The following describes two proteins that form a bound complex.

Sequence of chain B:
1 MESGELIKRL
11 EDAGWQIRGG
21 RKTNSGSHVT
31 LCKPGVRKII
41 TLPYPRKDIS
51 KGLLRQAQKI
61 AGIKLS

Sequence of chain A:
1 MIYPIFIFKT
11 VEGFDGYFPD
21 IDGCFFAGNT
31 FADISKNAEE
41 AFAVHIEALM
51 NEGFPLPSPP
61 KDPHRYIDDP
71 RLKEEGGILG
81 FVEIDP

Interface contacts:
Residue K9 in chain A contacts residue S50 in chain B (closest heavy-atom distance 3.7 Å).
Residue F25 in chain A contacts residue Q56 in chain B (closest heavy-atom distance 3.8 Å).
Residue F8 in chain A contacts residue G52 in chain B (closest heavy-atom distance 3.6 Å).
Residue F26 in chain A is in contact with residue P43 in chain B (closest heavy-atom distance 3.8 Å).
Residue G13 in chain A interacts with residue R46 in chain B (closest heavy-atom distance 3.8 Å).
Residue F14 in chain A is in contact with residue R46 in chain B (closest heavy-atom distance 3.5 Å).
Residue L49 in chain A is in contact with residue I39 in chain B (closest heavy-atom distance 3.8 Å).
Residue E12 in chain A is in contact with residue K47 in chain B (closest heavy-atom distance 2.9 Å).
Residue E47 in chain A interacts with residue R21 in chain B (closest heavy-atom distance 2.4 Å).
Residue E40 in chain A contacts residue N24 in chain B (closest heavy-atom distance 3.1 Å).
Residue E75 in chain A contacts residue K51 in chain B (closest heavy-atom distance 3.8 Å).
Residue F54 in chain A contacts residue V36 in chain B (closest heavy-atom distance 3.4 Å).
Residue A48 in chain A contacts residue R18 in chain B (closest heavy-atom distance 3.5 Å).
Residue F25 in chain A contacts residue T41 in chain B (closest heavy-atom distance 2.9 Å).
Residue H45 in chain A contacts residue I39 in chain B (closest heavy-atom distance 3.2 Å).
Residue F8 in chain A interacts with residue S50 in chain B (closest heavy-atom distance 3.3 Å).
Residue E40 in chain A contacts residue T23 in chain B (closest heavy-atom distance 3.1 Å).
Residue F54 in chain A interacts with residue R37 in chain B (closest heavy-atom distance 3.6 Å).
Residue D22 in chain A contacts residue I60 in chain B (closest heavy-atom distance 3.7 Å).
Residue V44 in chain A is in contact with residue T30 in chain B (closest heavy-atom distance 3.5 Å).
Residue D22 in chain A interacts with residue K38 in chain B (closest heavy-atom distance 3.8 Å).
Residue F25 in chain A interacts with residue A57 in chain B (closest heavy-atom distance 3.8 Å).
Residue F54 in chain A is in contact with residue K38 in chain B (closest heavy-atom distance 3.6 Å).
Residue G23 in chain A interacts with residue I39 in chain B (closest heavy-atom distance 3.3 Å).
Residue E74 in chain A is in contact with residue K59 in chain B (closest heavy-atom distance 3.7 Å).
Residue R71 in chain A is in contact with residue K59 in chain B (closest heavy-atom distance 3.7 Å).
Residue N37 in chain A contacts residue H28 in chain B (closest heavy-atom distance 2.7 Å).
Residue D15 in chain A interacts with residue I49 in chain B (closest heavy-atom distance 3.5 Å).
Residue H45 in chain A contacts residue T41 in chain B (closest heavy-atom distance 2.7 Å).
Residue T10 in chain A interacts with residue R46 in chain B (closest heavy-atom distance 3.3 Å).
Residue A27 in chain A is in contact with residue R46 in chain B (closest heavy-atom distance 3.4 Å).
Residue Y17 in chain A contacts residue Q56 in chain B (closest heavy-atom distance 3.5 Å).
Residue F25 in chain A interacts with residue L53 in chain B (closest heavy-atom distance 3.5 Å).
Residue E75 in chain A contacts residue G52 in chain B (closest heavy-atom distance 3.7 Å).
Residue A27 in chain A contacts residue P43 in chain B (closest heavy-atom distance 3.8 Å).
Residue E12 in chain A contacts residue R46 in chain B (closest heavy-atom distance 3.1 Å).
Residue D22 in chain A contacts residue I39 in chain B (closest heavy-atom distance 3.6 Å).
Residue E12 in chain A is in contact with residue D48 in chain B (closest heavy-atom distance 3.2 Å).
Residue D22 in chain A contacts residue Q56 in chain B (closest heavy-atom distance 3.8 Å).
Residue N37 in chain A interacts with residue T23 in chain B (closest heavy-atom distance 3.7 Å).
Residue D33 in chain A interacts with residue N24 in chain B (closest heavy-atom distance 3.0 Å).
Residue T10 in chain A is in contact with residue S50 in chain B (closest heavy-atom distance 3.7 Å).
Residue N51 in chain A contacts residue R18 in chain B (closest heavy-atom distance 3.4 Å).
Residue E75 in chain A is in contact with residue R55 in chain B (closest heavy-atom distance 2.3 Å).
Residue N37 in chain A contacts residue N24 in chain B (closest heavy-atom distance 3.1 Å).
Residue D15 in chain A interacts with residue L53 in chain B (closest heavy-atom distance 3.5 Å).
Residue G23 in chain A contacts residue I40 in chain B (closest heavy-atom distance 3.5 Å).
Residue R71 in chain A contacts residue Q56 in chain B (closest heavy-atom distance 3.0 Å).
Residue G23 in chain A interacts with residue T41 in chain B (closest heavy-atom distance 2.7 Å).
Residue N29 in chain A interacts with residue R46 in chain B (closest heavy-atom distance 2.9 Å).
Residue T10 in chain A is in contact with residue D48 in chain B (closest heavy-atom distance 3.7 Å).
Residue E52 in chain A interacts with residue R18 in chain B (closest heavy-atom distance 2.9 Å).
Residue V44 in chain A interacts with residue R21 in chain B (closest heavy-atom distance 3.4 Å).
Residue E74 in chain A contacts residue R55 in chain B (closest heavy-atom distance 3.3 Å).
Residue E40 in chain A is in contact with residue H28 in chain B (closest heavy-atom distance 3.6 Å).
Residue A41 in chain A contacts residue H28 in chain B (closest heavy-atom distance 3.9 Å).
Residue D15 in chain A is in contact with residue S50 in chain B (closest heavy-atom distance 2.4 Å).
Residue G53 in chain A contacts residue R37 in chain B (closest heavy-atom distance 2.9 Å).
Residue N37 in chain A is in contact with residue P43 in chain B (closest heavy-atom distance 3.8 Å).
Residue V11 in chain A contacts residue D48 in chain B (closest heavy-atom distance 3.2 Å).